Sequence of chain B:
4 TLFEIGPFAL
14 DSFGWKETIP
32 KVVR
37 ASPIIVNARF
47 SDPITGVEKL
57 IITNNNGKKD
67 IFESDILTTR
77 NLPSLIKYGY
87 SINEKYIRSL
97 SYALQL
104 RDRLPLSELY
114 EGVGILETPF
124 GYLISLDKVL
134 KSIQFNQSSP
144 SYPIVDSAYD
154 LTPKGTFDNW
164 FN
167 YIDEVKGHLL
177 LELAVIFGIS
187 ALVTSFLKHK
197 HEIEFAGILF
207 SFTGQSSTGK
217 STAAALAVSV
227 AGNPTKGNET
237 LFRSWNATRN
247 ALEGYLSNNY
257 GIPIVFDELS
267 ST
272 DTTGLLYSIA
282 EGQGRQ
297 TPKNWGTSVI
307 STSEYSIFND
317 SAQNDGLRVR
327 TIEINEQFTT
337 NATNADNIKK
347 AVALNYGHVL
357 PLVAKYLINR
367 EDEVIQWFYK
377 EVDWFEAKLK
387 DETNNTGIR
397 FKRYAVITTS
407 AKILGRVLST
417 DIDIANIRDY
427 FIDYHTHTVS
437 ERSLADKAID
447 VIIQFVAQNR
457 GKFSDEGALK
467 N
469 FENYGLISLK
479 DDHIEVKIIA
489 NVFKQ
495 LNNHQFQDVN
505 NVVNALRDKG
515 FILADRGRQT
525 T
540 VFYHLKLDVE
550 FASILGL

Interface contacts:
Residue R395 in chain B contacts residue S213 in chain A (closest heavy-atom distance 3.1 Å).
Residue D71 in chain B is in contact with residue K83 in chain A (closest heavy-atom distance 3.3 Å).
Residue E470 in chain B contacts residue Q454 in chain A (closest heavy-atom distance 3.0 Å).
Residue E249 in chain B contacts residue N242 in chain A (closest heavy-atom distance 3.4 Å).
Residue Y278 in chain B interacts with residue S266 in chain A (closest heavy-atom distance 3.5 Å).
Residue D105 in chain B interacts with residue S87 in chain A (closest heavy-atom distance 2.7 Å).
Residue R245 in chain B contacts residue N242 in chain A (closest heavy-atom distance 3.5 Å).
Residue Q101 in chain B contacts residue S87 in chain A (closest heavy-atom distance 3.5 Å).
Residue G285 in chain B contacts residue N242 in chain A (closest heavy-atom distance 2.6 Å).
Residue Q101 in chain B interacts with residue I82 in chain A (closest heavy-atom distance 3.1 Å).
Residue L440 in chain B interacts with residue Q211 in chain A (closest heavy-atom distance 3.4 Å).
Residue R104 in chain B contacts residue Y86 in chain A (closest heavy-atom distance 2.2 Å).
Residue N489 in chain B interacts with residue Q454 in chain A (closest heavy-atom distance 2.9 Å).
Residue N471 in chain B interacts with residue Q454 in chain A (closest heavy-atom distance 2.9 Å).
Residue G283 in chain B interacts with residue K232 in chain A (closest heavy-atom distance 3.1 Å).
Residue R395 in chain B is in contact with residue S212 in chain A (closest heavy-atom distance 3.5 Å).
Residue N320 in chain B interacts with residue S266 in chain A (closest heavy-atom distance 3.4 Å).
Residue K194 in chain B contacts residue K232 in chain A (closest heavy-atom distance 3.0 Å).
Residue E54 in chain B contacts residue K83 in chain A (closest heavy-atom distance 2.7 Å).
Residue T75 in chain B is in contact with residue E90 in chain A (closest heavy-atom distance 2.7 Å).
Residue L465 in chain B contacts residue A453 in chain A (closest heavy-atom distance 3.4 Å).
Residue T392 in chain B is in contact with residue S212 in chain A (closest heavy-atom distance 3.4 Å).
Residue Y98 in chain B is in contact with residue I88 in chain A (closest heavy-atom distance 3.6 Å).
Residue N300 in chain B interacts with residue G233 in chain A (closest heavy-atom distance 3.2 Å).
Residue R286 in chain B interacts with residue N242 in chain A (closest heavy-atom distance 3.2 Å).
Residue R286 in chain B interacts with residue A243 in chain A (closest heavy-atom distance 3.1 Å).
Residue S70 in chain B contacts residue I82 in chain A (closest heavy-atom distance 3.5 Å).
Residue Q501 in chain B contacts residue N315 in chain A (closest heavy-atom distance 3.1 Å).
Residue R104 in chain B interacts with residue S87 in chain A (closest heavy-atom distance 3.5 Å).
Residue N505 in chain B contacts residue Q211 in chain A (closest heavy-atom distance 3.1 Å).
Residue S279 in chain B contacts residue S267 in chain A (closest heavy-atom distance 3.4 Å).
Residue G322 in chain B interacts with residue E310 in chain A (closest heavy-atom distance 3.2 Å).
Residue D321 in chain B is in contact with residue E310 in chain A (closest heavy-atom distance 3.3 Å).
Residue T74 in chain B is in contact with residue P79 in chain A (closest heavy-atom distance 3.3 Å).
Residue T51 in chain B contacts residue Y84 in chain A (closest heavy-atom distance 3.5 Å).
Residue S95 in chain B contacts residue K91 in chain A (closest heavy-atom distance 3.2 Å).
Residue T392 in chain B interacts with residue S213 in chain A (closest heavy-atom distance 3.3 Å).
Residue H197 in chain B interacts with residue A349 in chain A (closest heavy-atom distance 3.5 Å).
Residue N391 in chain B is in contact with residue S213 in chain A (closest heavy-atom distance 3.0 Å).
Residue G322 in chain B contacts residue S212 in chain A (closest heavy-atom distance 3.4 Å).
Residue Y98 in chain B interacts with residue R35 in chain A (closest heavy-atom distance 2.5 Å).
Residue Y278 in chain B contacts residue E310 in chain A (closest heavy-atom distance 2.8 Å).
Residue D502 in chain B contacts residue S312 in chain A (closest heavy-atom distance 2.9 Å).
Residue A464 in chain B is in contact with residue I553 in chain A (closest heavy-atom distance 3.5 Å).
Residue Q101 in chain B contacts residue I88 in chain A (closest heavy-atom distance 2.5 Å).
Residue N489 in chain B interacts with residue Q450 in chain A (closest heavy-atom distance 3.1 Å).
Residue Q501 in chain B contacts residue Y311 in chain A (closest heavy-atom distance 3.1 Å).
Residue D502 in chain B interacts with residue Y311 in chain A (closest heavy-atom distance 3.5 Å).
Residue R522 in chain B contacts residue Q450 in chain A (closest heavy-atom distance 2.7 Å).
Residue N505 in chain B contacts residue G210 in chain A (closest heavy-atom distance 3.5 Å).
Residue N391 in chain B contacts residue T214 in chain A (closest heavy-atom distance 3.4 Å).
Residue Q287 in chain B contacts residue A243 in chain A (closest heavy-atom distance 3.5 Å).
Residue R522 in chain B contacts residue D446 in chain A (closest heavy-atom distance 2.3 Å).
Residue L465 in chain B interacts with residue I553 in chain A (closest heavy-atom distance 2.7 Å).
Residue G275 in chain B interacts with residue S266 in chain A (closest heavy-atom distance 3.6 Å).
Residue K398 in chain B is in contact with residue D342 in chain A (closest heavy-atom distance 2.9 Å).
Residue R104 in chain B is in contact with residue G85 in chain A (closest heavy-atom distance 3.3 Å).
Residue G52 in chain B is in contact with residue K64 in chain A (closest heavy-atom distance 3.3 Å).
Residue A509 in chain B interacts with residue Q211 in chain A (closest heavy-atom distance 3.4 Å).
Residue N505 in chain B contacts residue E310 in chain A (closest heavy-atom distance 2.7 Å).

Sequence of chain A:
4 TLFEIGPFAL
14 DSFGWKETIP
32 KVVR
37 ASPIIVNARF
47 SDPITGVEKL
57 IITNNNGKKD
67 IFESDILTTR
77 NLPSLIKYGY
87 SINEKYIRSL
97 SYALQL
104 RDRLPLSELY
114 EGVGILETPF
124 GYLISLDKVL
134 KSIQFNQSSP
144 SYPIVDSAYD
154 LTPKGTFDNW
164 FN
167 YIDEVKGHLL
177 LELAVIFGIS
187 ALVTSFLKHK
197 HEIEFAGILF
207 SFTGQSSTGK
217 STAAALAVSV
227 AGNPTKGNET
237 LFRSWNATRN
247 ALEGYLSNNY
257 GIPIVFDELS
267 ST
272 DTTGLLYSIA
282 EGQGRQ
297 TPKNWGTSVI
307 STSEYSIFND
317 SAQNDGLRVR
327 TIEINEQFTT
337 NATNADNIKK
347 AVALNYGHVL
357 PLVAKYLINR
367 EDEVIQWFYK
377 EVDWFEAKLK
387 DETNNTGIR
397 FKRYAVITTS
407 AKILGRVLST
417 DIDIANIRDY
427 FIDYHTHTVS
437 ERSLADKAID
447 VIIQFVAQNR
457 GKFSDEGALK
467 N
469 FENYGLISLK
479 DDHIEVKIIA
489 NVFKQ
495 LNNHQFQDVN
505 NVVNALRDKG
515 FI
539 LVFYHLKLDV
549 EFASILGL

The following describes two proteins that form a bound complex.